Sequence of the first protein:
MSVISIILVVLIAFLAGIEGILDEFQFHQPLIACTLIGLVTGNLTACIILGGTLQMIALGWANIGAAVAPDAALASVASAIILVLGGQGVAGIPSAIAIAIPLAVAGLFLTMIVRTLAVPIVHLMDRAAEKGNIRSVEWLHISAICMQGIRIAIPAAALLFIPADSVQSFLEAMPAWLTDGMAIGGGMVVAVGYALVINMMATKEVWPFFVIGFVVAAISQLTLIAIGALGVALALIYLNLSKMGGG

Sequence of the second protein:
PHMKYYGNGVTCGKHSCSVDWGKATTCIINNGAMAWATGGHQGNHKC

Residue-level contacts at the interface:
Residue L224 in the first protein interacts with residue M34 in the second protein (closest heavy-atom distance 3.3 Å).
Residue I57 in the first protein interacts with residue N8 in the second protein (closest heavy-atom distance 2.9 Å).
Residue I225 in the first protein interacts with residue M34 in the second protein (closest heavy-atom distance 4.4 Å).
Residue M200 in the first protein interacts with residue H41 in the second protein (closest heavy-atom distance 4.2 Å).
Residue T53 in the first protein contacts residue V10 in the second protein (closest heavy-atom distance 3.8 Å).
Residue I225 in the first protein is in contact with residue I29 in the second protein (closest heavy-atom distance 4.1 Å).
Residue I97 in the first protein is in contact with residue C17 in the second protein (closest heavy-atom distance 4.5 Å).
Residue I57 in the first protein is in contact with residue G7 in the second protein (closest heavy-atom distance 4.5 Å).
Residue M56 in the first protein contacts residue I28 in the second protein (closest heavy-atom distance 4.9 Å).
Residue G60 in the first protein is in contact with residue N44 in the second protein (closest heavy-atom distance 4.7 Å).
Residue G228 in the first protein is in contact with residue A37 in the second protein (closest heavy-atom distance 4.9 Å).
Residue V190 in the first protein interacts with residue G43 in the second protein (closest heavy-atom distance 3.9 Å).
Residue I225 in the first protein interacts with residue N30 in the second protein (closest heavy-atom distance 3.5 Å).
Residue L59 in the first protein contacts residue I28 in the second protein (closest heavy-atom distance 3.6 Å).
Residue I97 in the first protein contacts residue C12 in the second protein (closest heavy-atom distance 3.6 Å).
Residue G60 in the first protein is in contact with residue N8 in the second protein (closest heavy-atom distance 4.8 Å).
Residue I64 in the first protein interacts with residue G40 in the second protein (closest heavy-atom distance 3.3 Å).
Residue I97 in the first protein contacts residue Y6 in the second protein (closest heavy-atom distance 3.6 Å).
Residue M56 in the first protein interacts with residue V19 in the second protein (closest heavy-atom distance 4.3 Å).
Residue P94 in the first protein is in contact with residue C12 in the second protein (closest heavy-atom distance 4.3 Å).
Residue V190 in the first protein interacts with residue Q42 in the second protein (closest heavy-atom distance 4.4 Å).
Residue P94 in the first protein interacts with residue S16 in the second protein (closest heavy-atom distance 4.6 Å).
Residue T53 in the first protein interacts with residue C17 in the second protein (closest heavy-atom distance 4.0 Å).
Residue M56 in the first protein contacts residue A24 in the second protein (closest heavy-atom distance 4.0 Å).
Residue I101 in the first protein is in contact with residue Y6 in the second protein (closest heavy-atom distance 3.8 Å).
Residue Y194 in the first protein contacts residue G43 in the second protein (closest heavy-atom distance 4.4 Å).
Residue P94 in the first protein is in contact with residue H15 in the second protein (closest heavy-atom distance 4.3 Å).
Residue I225 in the first protein contacts residue A33 in the second protein (closest heavy-atom distance 4.0 Å).
Residue I57 in the first protein interacts with residue C12 in the second protein (closest heavy-atom distance 5.0 Å).
Residue P94 in the first protein contacts residue Y6 in the second protein (closest heavy-atom distance 4.5 Å).
Residue A58 in the first protein contacts residue N8 in the second protein (closest heavy-atom distance 4.7 Å).
Residue L59 in the first protein is in contact with residue N8 in the second protein (closest heavy-atom distance 3.9 Å).
Residue M56 in the first protein is in contact with residue W21 in the second protein (closest heavy-atom distance 3.9 Å).
Residue G193 in the first protein interacts with residue H41 in the second protein (closest heavy-atom distance 4.8 Å).
Residue M56 in the first protein contacts residue V10 in the second protein (closest heavy-atom distance 4.0 Å).
Residue P94 in the first protein contacts residue C17 in the second protein (closest heavy-atom distance 4.2 Å).
Residue I57 in the first protein interacts with residue Y6 in the second protein (closest heavy-atom distance 3.6 Å).
Residue L224 in the first protein is in contact with residue N30 in the second protein (closest heavy-atom distance 5.0 Å).
Residue P94 in the first protein interacts with residue K14 in the second protein (closest heavy-atom distance 4.1 Å).
Residue T53 in the first protein interacts with residue C12 in the second protein (closest heavy-atom distance 3.6 Å).
Residue I93 in the first protein is in contact with residue C17 in the second protein (closest heavy-atom distance 4.1 Å).
Residue G228 in the first protein interacts with residue M34 in the second protein (closest heavy-atom distance 4.9 Å).
Residue Y194 in the first protein interacts with residue Q42 in the second protein (closest heavy-atom distance 2.8 Å).
Residue V190 in the first protein is in contact with residue N44 in the second protein (closest heavy-atom distance 4.0 Å).
Residue V197 in the first protein is in contact with residue T38 in the second protein (closest heavy-atom distance 5.0 Å).
Residue I64 in the first protein interacts with residue H41 in the second protein (closest heavy-atom distance 3.4 Å).
Residue M56 in the first protein contacts residue G7 in the second protein (closest heavy-atom distance 4.7 Å).
Residue Y194 in the first protein interacts with residue H41 in the second protein (closest heavy-atom distance 3.7 Å).
Residue M56 in the first protein is in contact with residue N8 in the second protein (closest heavy-atom distance 3.3 Å).
Residue P70 in the first protein contacts residue N44 in the second protein (closest heavy-atom distance 3.7 Å).
Residue P94 in the first protein is in contact with residue G13 in the second protein (closest heavy-atom distance 3.2 Å).
Residue A91 in the first protein is in contact with residue H15 in the second protein (closest heavy-atom distance 4.5 Å).
Residue V197 in the first protein interacts with residue H41 in the second protein (closest heavy-atom distance 3.2 Å).
Residue A98 in the first protein is in contact with residue Y6 in the second protein (closest heavy-atom distance 3.2 Å).
Residue W61 in the first protein is in contact with residue N44 in the second protein (closest heavy-atom distance 3.5 Å).
Residue I57 in the first protein contacts residue V10 in the second protein (closest heavy-atom distance 3.6 Å).
Residue G60 in the first protein is in contact with residue N31 in the second protein (closest heavy-atom distance 4.2 Å).

The following describes two proteins that form a bound complex.